Sequence of protein 2:
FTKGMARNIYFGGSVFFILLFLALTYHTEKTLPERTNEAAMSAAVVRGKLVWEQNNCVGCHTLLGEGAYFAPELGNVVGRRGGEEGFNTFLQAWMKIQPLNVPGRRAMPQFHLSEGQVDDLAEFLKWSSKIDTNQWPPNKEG

Sequence of protein 1:
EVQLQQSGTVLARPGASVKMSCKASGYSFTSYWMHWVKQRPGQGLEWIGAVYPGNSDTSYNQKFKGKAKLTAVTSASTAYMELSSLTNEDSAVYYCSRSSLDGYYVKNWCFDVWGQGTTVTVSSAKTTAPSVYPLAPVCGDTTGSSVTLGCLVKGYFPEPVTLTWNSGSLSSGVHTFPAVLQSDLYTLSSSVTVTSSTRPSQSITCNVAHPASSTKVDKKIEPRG

Residue-level contacts at the interface:
Residue W109 in protein 1 contacts residue V106 in protein 2 (closest heavy-atom distance 3.9 Å).
Residue L101 in protein 1 contacts residue V106 in protein 2 (closest heavy-atom distance 3.8 Å).
Residue L101 in protein 1 is in contact with residue R109 in protein 2 (closest heavy-atom distance 4.1 Å).
Residue V106 in protein 1 interacts with residue V106 in protein 2 (closest heavy-atom distance 3.4 Å).
Residue S28 in protein 1 contacts residue E145 in protein 2 (closest heavy-atom distance 3.8 Å).
Residue W109 in protein 1 contacts residue L104 in protein 2 (closest heavy-atom distance 4.8 Å).
Residue D102 in protein 1 interacts with residue R109 in protein 2 (closest heavy-atom distance 2.8 Å).
Residue L101 in protein 1 contacts residue L104 in protein 2 (closest heavy-atom distance 4.1 Å).
Residue G26 in protein 1 interacts with residue K144 in protein 2 (closest heavy-atom distance 4.9 Å).
Residue V106 in protein 1 is in contact with residue R109 in protein 2 (closest heavy-atom distance 3.6 Å).

These two protein chains interact to form a complex.